Sequence of the second protein:
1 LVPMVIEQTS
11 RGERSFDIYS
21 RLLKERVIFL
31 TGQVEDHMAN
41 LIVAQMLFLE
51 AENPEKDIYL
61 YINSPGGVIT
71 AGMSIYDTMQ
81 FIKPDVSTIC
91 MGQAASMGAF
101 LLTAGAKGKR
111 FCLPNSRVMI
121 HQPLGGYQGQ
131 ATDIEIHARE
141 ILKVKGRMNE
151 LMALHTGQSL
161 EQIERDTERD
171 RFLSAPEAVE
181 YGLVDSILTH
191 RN

Sequence of the first protein:
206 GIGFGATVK

These two protein chains interact to form a complex.

Residue-level contacts at the interface:
Residue E25 in the second protein contacts residue G206 in the first protein (closest heavy-atom distance 3.7 Å).
Residue Y59 in the second protein is in contact with residue A211 in the first protein (closest heavy-atom distance 4.2 Å).
Residue R191 in the second protein interacts with residue T212 in the first protein (closest heavy-atom distance 4.0 Å).
Residue L22 in the second protein contacts residue I207 in the first protein (closest heavy-atom distance 4.0 Å).
Residue V27 in the second protein is in contact with residue G208 in the first protein (closest heavy-atom distance 4.3 Å).
Residue Y61 in the second protein interacts with residue G208 in the first protein (closest heavy-atom distance 3.0 Å).
Residue Y59 in the second protein interacts with residue G210 in the first protein (closest heavy-atom distance 4.0 Å).
Residue R191 in the second protein interacts with residue V213 in the first protein (closest heavy-atom distance 4.0 Å).
Residue L188 in the second protein interacts with residue F209 in the first protein (closest heavy-atom distance 3.9 Å).
Residue Y61 in the second protein interacts with residue G210 in the first protein (closest heavy-atom distance 4.3 Å).
Residue M91 in the second protein interacts with residue F209 in the first protein (closest heavy-atom distance 3.6 Å).
Residue R191 in the second protein contacts residue F209 in the first protein (closest heavy-atom distance 3.4 Å).
Residue R191 in the second protein is in contact with residue I207 in the first protein (closest heavy-atom distance 4.6 Å).
Residue R21 in the second protein interacts with residue I207 in the first protein (closest heavy-atom distance 3.6 Å).
Residue I89 in the second protein contacts residue F209 in the first protein (closest heavy-atom distance 3.7 Å).
Residue L113 in the second protein is in contact with residue F209 in the first protein (closest heavy-atom distance 4.0 Å).
Residue R191 in the second protein contacts residue G208 in the first protein (closest heavy-atom distance 3.0 Å).
Residue Y61 in the second protein contacts residue F209 in the first protein (closest heavy-atom distance 2.6 Å).
Residue I89 in the second protein is in contact with residue G210 in the first protein (closest heavy-atom distance 4.7 Å).
Residue E25 in the second protein interacts with residue I207 in the first protein (closest heavy-atom distance 3.6 Å).
Residue R191 in the second protein is in contact with residue A211 in the first protein (closest heavy-atom distance 3.0 Å).